This data describes a binding interaction between two proteins.

Sequence of chain A:
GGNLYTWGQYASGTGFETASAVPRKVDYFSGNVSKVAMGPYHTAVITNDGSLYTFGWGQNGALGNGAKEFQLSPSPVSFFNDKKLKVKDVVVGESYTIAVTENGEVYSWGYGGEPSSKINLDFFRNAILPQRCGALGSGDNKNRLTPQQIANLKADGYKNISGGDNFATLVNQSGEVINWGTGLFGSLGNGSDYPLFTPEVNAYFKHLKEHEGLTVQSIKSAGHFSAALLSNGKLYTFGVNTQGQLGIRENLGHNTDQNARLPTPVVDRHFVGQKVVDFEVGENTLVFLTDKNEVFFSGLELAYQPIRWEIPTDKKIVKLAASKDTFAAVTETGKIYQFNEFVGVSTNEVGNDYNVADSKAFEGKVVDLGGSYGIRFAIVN

Sequence of chain B:
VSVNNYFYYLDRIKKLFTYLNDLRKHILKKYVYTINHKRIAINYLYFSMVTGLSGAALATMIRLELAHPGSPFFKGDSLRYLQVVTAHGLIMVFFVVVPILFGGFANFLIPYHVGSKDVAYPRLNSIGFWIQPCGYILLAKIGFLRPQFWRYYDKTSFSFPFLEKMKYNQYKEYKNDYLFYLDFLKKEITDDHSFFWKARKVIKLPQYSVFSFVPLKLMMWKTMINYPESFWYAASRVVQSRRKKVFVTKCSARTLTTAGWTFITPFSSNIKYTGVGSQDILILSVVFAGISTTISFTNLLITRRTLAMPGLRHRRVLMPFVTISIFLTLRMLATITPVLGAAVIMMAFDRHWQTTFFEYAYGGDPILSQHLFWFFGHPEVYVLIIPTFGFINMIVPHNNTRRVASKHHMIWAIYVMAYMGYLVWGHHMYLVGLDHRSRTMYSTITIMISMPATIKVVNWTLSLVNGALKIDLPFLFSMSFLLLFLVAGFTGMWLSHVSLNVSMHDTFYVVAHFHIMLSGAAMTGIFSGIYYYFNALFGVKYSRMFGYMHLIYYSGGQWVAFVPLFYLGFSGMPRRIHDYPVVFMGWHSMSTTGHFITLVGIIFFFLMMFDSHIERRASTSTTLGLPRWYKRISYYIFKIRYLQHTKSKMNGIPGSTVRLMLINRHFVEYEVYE

Interface contacts:
Residue N17 in chain B is in contact with residue G272 in chain A (closest heavy-atom distance 2.6 Å).
Residue N17 in chain B interacts with residue Y275 in chain A (closest heavy-atom distance 4.6 Å).
Residue S15 in chain B is in contact with residue N271 in chain A (closest heavy-atom distance 4.8 Å).
Residue Y19 in chain B interacts with residue D274 in chain A (closest heavy-atom distance 3.8 Å).
Residue N18 in chain B is in contact with residue G272 in chain A (closest heavy-atom distance 5.0 Å).
Residue N18 in chain B is in contact with residue D274 in chain A (closest heavy-atom distance 4.5 Å).
Residue N17 in chain B is in contact with residue D274 in chain A (closest heavy-atom distance 2.8 Å).
Residue S15 in chain B contacts residue G272 in chain A (closest heavy-atom distance 3.7 Å).
Residue N17 in chain B is in contact with residue S273 in chain A (closest heavy-atom distance 3.6 Å).
Residue V16 in chain B interacts with residue G272 in chain A (closest heavy-atom distance 3.3 Å).